Contacts between the two chains:
Residue S77 in chain B contacts residue L9 in chain A (closest heavy-atom distance 2.9 Å).
Residue Y99 in chain B interacts with residue R3 in chain A (closest heavy-atom distance 3.5 Å).
Residue F33 in chain B is in contact with residue F1 in chain A (closest heavy-atom distance 4.2 Å).
Residue Y116 in chain B is in contact with residue L9 in chain A (closest heavy-atom distance 4.0 Å).
Residue A150 in chain B interacts with residue Y7 in chain A (closest heavy-atom distance 3.9 Å).
Residue T73 in chain B contacts residue A6 in chain A (closest heavy-atom distance 4.0 Å).
Residue Y7 in chain B contacts residue F1 in chain A (closest heavy-atom distance 2.7 Å).
Residue Y99 in chain B is in contact with residue R5 in chain A (closest heavy-atom distance 4.3 Å).
Residue N70 in chain B interacts with residue G4 in chain A (closest heavy-atom distance 3.5 Å).
Residue M5 in chain B interacts with residue F1 in chain A (closest heavy-atom distance 3.9 Å).
Residue Y159 in chain B is in contact with residue F1 in chain A (closest heavy-atom distance 2.9 Å).
Residue T143 in chain B is in contact with residue G8 in chain A (closest heavy-atom distance 4.4 Å).
Residue S77 in chain B interacts with residue G8 in chain A (closest heavy-atom distance 3.3 Å).
Residue N70 in chain B interacts with residue L2 in chain A (closest heavy-atom distance 4.0 Å).
Residue Y159 in chain B contacts residue L2 in chain A (closest heavy-atom distance 4.5 Å).
Residue S24 in chain B contacts residue L2 in chain A (closest heavy-atom distance 3.5 Å).
Residue T73 in chain B interacts with residue Y7 in chain A (closest heavy-atom distance 3.6 Å).
Residue T69 in chain B is in contact with residue G4 in chain A (closest heavy-atom distance 4.6 Å).
Residue T163 in chain B interacts with residue F1 in chain A (closest heavy-atom distance 3.7 Å).
Residue T73 in chain B interacts with residue G8 in chain A (closest heavy-atom distance 3.6 Å).
Residue N63 in chain B is in contact with residue F1 in chain A (closest heavy-atom distance 3.6 Å).
Residue Y123 in chain B interacts with residue L9 in chain A (closest heavy-atom distance 3.8 Å).
Residue Y159 in chain B is in contact with residue R3 in chain A (closest heavy-atom distance 3.7 Å).
Residue N63 in chain B is in contact with residue L2 in chain A (closest heavy-atom distance 2.9 Å).
Residue R62 in chain B interacts with residue F1 in chain A (closest heavy-atom distance 3.4 Å).
Residue A66 in chain B interacts with residue G4 in chain A (closest heavy-atom distance 3.9 Å).
Residue N114 in chain B interacts with residue R5 in chain A (closest heavy-atom distance 4.9 Å).
Residue Y84 in chain B interacts with residue L9 in chain A (closest heavy-atom distance 2.7 Å).
Residue T69 in chain B is in contact with residue A6 in chain A (closest heavy-atom distance 4.3 Å).
Residue K146 in chain B contacts residue L9 in chain A (closest heavy-atom distance 4.6 Å).
Residue N70 in chain B is in contact with residue R5 in chain A (closest heavy-atom distance 2.6 Å).
Residue W147 in chain B is in contact with residue L9 in chain A (closest heavy-atom distance 3.8 Å).
Residue Y116 in chain B interacts with residue R5 in chain A (closest heavy-atom distance 3.6 Å).
Residue F67 in chain B contacts residue L2 in chain A (closest heavy-atom distance 3.6 Å).
Residue Y7 in chain B contacts residue L2 in chain A (closest heavy-atom distance 3.3 Å).
Residue T73 in chain B contacts residue R5 in chain A (closest heavy-atom distance 2.7 Å).
Residue N70 in chain B is in contact with residue R3 in chain A (closest heavy-atom distance 2.9 Å).
Residue S97 in chain B interacts with residue R5 in chain A (closest heavy-atom distance 3.5 Å).
Residue D9 in chain B is in contact with residue R5 in chain A (closest heavy-atom distance 2.9 Å).
Residue A66 in chain B contacts residue R3 in chain A (closest heavy-atom distance 4.2 Å).
Residue W147 in chain B contacts residue Y7 in chain A (closest heavy-atom distance 3.7 Å).
Residue V152 in chain B interacts with residue Y7 in chain A (closest heavy-atom distance 3.4 Å).
Residue Q155 in chain B is in contact with residue R3 in chain A (closest heavy-atom distance 3.2 Å).
Residue Y59 in chain B is in contact with residue F1 in chain A (closest heavy-atom distance 3.7 Å).
Residue W147 in chain B interacts with residue G8 in chain A (closest heavy-atom distance 2.9 Å).
Residue Q155 in chain B is in contact with residue Y7 in chain A (closest heavy-atom distance 3.0 Å).
Residue D74 in chain B contacts residue R5 in chain A (closest heavy-atom distance 2.8 Å).
Residue W167 in chain B interacts with residue F1 in chain A (closest heavy-atom distance 3.4 Å).
Residue L95 in chain B is in contact with residue L9 in chain A (closest heavy-atom distance 3.6 Å).
Residue L81 in chain B is in contact with residue L9 in chain A (closest heavy-atom distance 3.8 Å).
Residue F36 in chain B is in contact with residue L2 in chain A (closest heavy-atom distance 3.9 Å).
Residue F22 in chain B interacts with residue R5 in chain A (closest heavy-atom distance 3.6 Å).
Residue N80 in chain B is in contact with residue L9 in chain A (closest heavy-atom distance 3.5 Å).
Residue T143 in chain B interacts with residue L9 in chain A (closest heavy-atom distance 2.7 Å).
Residue Y171 in chain B interacts with residue F1 in chain A (closest heavy-atom distance 2.8 Å).
Residue D156 in chain B contacts residue R3 in chain A (closest heavy-atom distance 3.6 Å).
Residue T69 in chain B contacts residue R5 in chain A (closest heavy-atom distance 3.7 Å).
Residue A66 in chain B is in contact with residue L2 in chain A (closest heavy-atom distance 3.9 Å).

The following describes two proteins that form a bound complex.

Sequence of chain B:
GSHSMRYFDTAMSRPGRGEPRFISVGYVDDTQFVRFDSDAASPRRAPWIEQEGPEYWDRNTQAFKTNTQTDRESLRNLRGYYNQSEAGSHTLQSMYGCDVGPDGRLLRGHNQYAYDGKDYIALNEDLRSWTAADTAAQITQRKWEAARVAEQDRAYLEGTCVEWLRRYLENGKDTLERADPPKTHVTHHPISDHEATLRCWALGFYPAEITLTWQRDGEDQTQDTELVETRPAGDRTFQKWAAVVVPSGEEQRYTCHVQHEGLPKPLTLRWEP

Sequence of chain A:
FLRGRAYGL